Sequence of chain B:
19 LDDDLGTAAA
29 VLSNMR

This data describes a binding interaction between two proteins.

Interface contacts:
Residue V52 in chain A interacts with residue M33 in chain B (closest heavy-atom distance 3.8 Å).
Residue A14 in chain A contacts residue A27 in chain B (closest heavy-atom distance 3.5 Å).
Residue F35 in chain A interacts with residue L30 in chain B (closest heavy-atom distance 4.7 Å).
Residue Y42 in chain A is in contact with residue M33 in chain B (closest heavy-atom distance 3.6 Å).
Residue V18 in chain A interacts with residue A27 in chain B (closest heavy-atom distance 4.2 Å).
Residue I49 in chain A is in contact with residue M33 in chain B (closest heavy-atom distance 3.5 Å).
Residue P75 in chain A interacts with residue M33 in chain B (closest heavy-atom distance 3.6 Å).
Residue L39 in chain A contacts residue A26 in chain B (closest heavy-atom distance 3.6 Å).
Residue L36 in chain A contacts residue A26 in chain B (closest heavy-atom distance 3.5 Å).
Residue Y42 in chain A interacts with residue N32 in chain B (closest heavy-atom distance 4.9 Å).
Residue F73 in chain A contacts residue R34 in chain B (closest heavy-atom distance 3.5 Å).
Residue F70 in chain A is in contact with residue L30 in chain B (closest heavy-atom distance 3.5 Å).
Residue Q40 in chain A is in contact with residue T25 in chain B (closest heavy-atom distance 3.4 Å).
Residue F11 in chain A contacts residue G24 in chain B (closest heavy-atom distance 4.1 Å).
Residue K22 in chain A is in contact with residue L23 in chain B (closest heavy-atom distance 4.2 Å).
Residue V18 in chain A is in contact with residue A26 in chain B (closest heavy-atom distance 4.2 Å).
Residue K72 in chain A contacts residue R34 in chain B (closest heavy-atom distance 3.1 Å).
Residue K22 in chain A is in contact with residue L19 in chain B (closest heavy-atom distance 4.6 Å).
Residue I15 in chain A contacts residue G24 in chain B (closest heavy-atom distance 4.9 Å).
Residue D76 in chain A is in contact with residue R34 in chain B (closest heavy-atom distance 3.1 Å).
Residue L39 in chain A interacts with residue M33 in chain B (closest heavy-atom distance 4.6 Å).
Residue L39 in chain A interacts with residue L30 in chain B (closest heavy-atom distance 4.4 Å).
Residue L39 in chain A is in contact with residue V29 in chain B (closest heavy-atom distance 3.8 Å).
Residue V18 in chain A interacts with residue L30 in chain B (closest heavy-atom distance 4.1 Å).
Residue A14 in chain A interacts with residue L30 in chain B (closest heavy-atom distance 4.2 Å).
Residue Y32 in chain A is in contact with residue D22 in chain B (closest heavy-atom distance 4.5 Å).
Residue F73 in chain A is in contact with residue L30 in chain B (closest heavy-atom distance 3.7 Å).
Residue P75 in chain A is in contact with residue R34 in chain B (closest heavy-atom distance 3.8 Å).
Residue Q43 in chain A contacts residue V29 in chain B (closest heavy-atom distance 3.8 Å).
Residue F73 in chain A contacts residue M33 in chain B (closest heavy-atom distance 4.1 Å).
Residue Q40 in chain A contacts residue V29 in chain B (closest heavy-atom distance 4.1 Å).
Residue V18 in chain A contacts residue L23 in chain B (closest heavy-atom distance 3.8 Å).
Residue L36 in chain A is in contact with residue D22 in chain B (closest heavy-atom distance 3.8 Å).
Residue F11 in chain A interacts with residue A28 in chain B (closest heavy-atom distance 3.6 Å).
Residue I15 in chain A is in contact with residue L23 in chain B (closest heavy-atom distance 3.7 Å).
Residue F35 in chain A is in contact with residue A26 in chain B (closest heavy-atom distance 4.8 Å).
Residue L74 in chain A is in contact with residue R34 in chain B (closest heavy-atom distance 2.8 Å).
Residue Y17 in chain A is in contact with residue L30 in chain B (closest heavy-atom distance 3.4 Å).
Residue F11 in chain A is in contact with residue A27 in chain B (closest heavy-atom distance 4.0 Å).
Residue F70 in chain A is in contact with residue M33 in chain B (closest heavy-atom distance 4.4 Å).
Residue Y32 in chain A interacts with residue L19 in chain B (closest heavy-atom distance 4.5 Å).
Residue Y32 in chain A interacts with residue L23 in chain B (closest heavy-atom distance 3.8 Å).
Residue E10 in chain A is in contact with residue S31 in chain B (closest heavy-atom distance 4.0 Å).
Residue F73 in chain A is in contact with residue S31 in chain B (closest heavy-atom distance 4.7 Å).
Residue I15 in chain A is in contact with residue A27 in chain B (closest heavy-atom distance 3.5 Å).
Residue F11 in chain A is in contact with residue S31 in chain B (closest heavy-atom distance 3.7 Å).
Residue L74 in chain A contacts residue M33 in chain B (closest heavy-atom distance 4.2 Å).
Residue N19 in chain A interacts with residue L23 in chain B (closest heavy-atom distance 3.8 Å).
Residue A14 in chain A interacts with residue S31 in chain B (closest heavy-atom distance 4.0 Å).
Residue Y42 in chain A is in contact with residue V29 in chain B (closest heavy-atom distance 3.7 Å).

Sequence of chain A:
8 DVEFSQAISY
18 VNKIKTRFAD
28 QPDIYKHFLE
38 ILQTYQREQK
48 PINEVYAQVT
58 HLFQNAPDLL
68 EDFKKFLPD